Sequence of chain A:
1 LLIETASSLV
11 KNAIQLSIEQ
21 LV

This data describes a binding interaction between two proteins.

Contacts between the two chains:
Residue T12 in chain B contacts residue K11 in chain A (closest heavy-atom distance 5.0 Å).
Residue T19 in chain B contacts residue A6 in chain A (closest heavy-atom distance 3.6 Å).
Residue T19 in chain B is in contact with residue L9 in chain A (closest heavy-atom distance 4.8 Å).
Residue T19 in chain B is in contact with residue L2 in chain A (closest heavy-atom distance 4.9 Å).
Residue T12 in chain B interacts with residue V10 in chain A (closest heavy-atom distance 4.5 Å).
Residue L23 in chain B contacts residue L2 in chain A (closest heavy-atom distance 3.7 Å).
Residue Q16 in chain B contacts residue A6 in chain A (closest heavy-atom distance 4.7 Å).
Residue R24 in chain B interacts with residue L2 in chain A (closest heavy-atom distance 3.4 Å).
Residue L15 in chain B is in contact with residue V10 in chain A (closest heavy-atom distance 4.6 Å).
Residue V20 in chain B interacts with residue L2 in chain A (closest heavy-atom distance 4.9 Å).

Sequence of chain B:
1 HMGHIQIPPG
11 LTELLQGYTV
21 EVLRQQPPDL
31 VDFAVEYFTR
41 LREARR